Sequence of the second protein:
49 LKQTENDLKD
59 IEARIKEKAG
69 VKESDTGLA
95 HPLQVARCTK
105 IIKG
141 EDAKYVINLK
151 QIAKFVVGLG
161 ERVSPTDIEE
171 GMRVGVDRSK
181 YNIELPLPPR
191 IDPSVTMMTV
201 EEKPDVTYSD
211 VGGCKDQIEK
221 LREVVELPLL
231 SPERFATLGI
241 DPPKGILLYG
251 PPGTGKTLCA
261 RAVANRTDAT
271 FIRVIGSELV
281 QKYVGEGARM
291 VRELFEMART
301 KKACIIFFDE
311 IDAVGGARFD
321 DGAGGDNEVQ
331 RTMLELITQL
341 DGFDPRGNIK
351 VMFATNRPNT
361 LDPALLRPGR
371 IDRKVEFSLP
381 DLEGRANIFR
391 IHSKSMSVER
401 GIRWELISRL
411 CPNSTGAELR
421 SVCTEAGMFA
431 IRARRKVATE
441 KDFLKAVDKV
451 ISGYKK

Residue-level contacts at the interface:
Residue G930 in the first protein interacts with residue R434 in the second protein (closest heavy-atom distance 3.5 Å).
Residue D804 in the first protein contacts residue L49 in the second protein (closest heavy-atom distance 4.1 Å).
Residue D802 in the first protein interacts with residue K50 in the second protein (closest heavy-atom distance 4.5 Å).
Residue A803 in the first protein interacts with residue K50 in the second protein (closest heavy-atom distance 4.9 Å).
Residue R798 in the first protein contacts residue K50 in the second protein (closest heavy-atom distance 3.8 Å).
Residue A803 in the first protein contacts residue L49 in the second protein (closest heavy-atom distance 1.7 Å).
Residue D802 in the first protein interacts with residue L49 in the second protein (closest heavy-atom distance 4.7 Å).
Residue H801 in the first protein interacts with residue K50 in the second protein (closest heavy-atom distance 3.3 Å).

These two protein chains interact to form a complex.

Sequence of the first protein:
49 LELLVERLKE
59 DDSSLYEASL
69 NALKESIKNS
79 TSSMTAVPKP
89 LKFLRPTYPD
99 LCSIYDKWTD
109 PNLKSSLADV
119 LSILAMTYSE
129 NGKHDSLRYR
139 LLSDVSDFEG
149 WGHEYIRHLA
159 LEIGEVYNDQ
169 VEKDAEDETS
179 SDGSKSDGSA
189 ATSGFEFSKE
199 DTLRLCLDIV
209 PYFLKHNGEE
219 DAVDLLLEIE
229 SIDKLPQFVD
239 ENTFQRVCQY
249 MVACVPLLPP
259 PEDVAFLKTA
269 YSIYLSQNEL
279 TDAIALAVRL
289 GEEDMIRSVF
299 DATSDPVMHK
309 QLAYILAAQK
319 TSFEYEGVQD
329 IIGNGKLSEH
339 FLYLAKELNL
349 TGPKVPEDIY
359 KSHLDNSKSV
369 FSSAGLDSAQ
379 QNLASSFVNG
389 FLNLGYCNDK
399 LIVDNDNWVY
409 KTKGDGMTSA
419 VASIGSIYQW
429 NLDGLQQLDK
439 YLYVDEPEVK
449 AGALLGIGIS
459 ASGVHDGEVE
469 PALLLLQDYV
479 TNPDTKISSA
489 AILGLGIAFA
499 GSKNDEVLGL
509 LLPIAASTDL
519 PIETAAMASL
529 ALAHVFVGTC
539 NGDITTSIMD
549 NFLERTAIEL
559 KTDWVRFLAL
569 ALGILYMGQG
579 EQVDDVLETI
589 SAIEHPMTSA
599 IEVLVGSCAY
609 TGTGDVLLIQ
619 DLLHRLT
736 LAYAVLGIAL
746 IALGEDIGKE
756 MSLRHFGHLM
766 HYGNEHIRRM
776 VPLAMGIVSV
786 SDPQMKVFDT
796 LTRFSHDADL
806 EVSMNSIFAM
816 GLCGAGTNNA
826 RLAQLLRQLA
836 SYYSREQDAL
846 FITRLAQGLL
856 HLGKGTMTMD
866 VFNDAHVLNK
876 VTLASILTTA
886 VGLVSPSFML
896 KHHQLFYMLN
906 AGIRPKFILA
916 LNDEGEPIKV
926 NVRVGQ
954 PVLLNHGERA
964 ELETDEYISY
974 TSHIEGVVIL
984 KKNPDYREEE